Interface contacts:
Residue G117 in chain A is in contact with residue L25 in chain B (closest heavy-atom distance 5.0 Å).

This data describes a binding interaction between two proteins.

Sequence of chain B:
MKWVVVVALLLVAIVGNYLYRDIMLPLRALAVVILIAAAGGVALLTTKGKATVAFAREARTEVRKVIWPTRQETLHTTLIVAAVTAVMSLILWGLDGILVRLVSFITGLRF

Sequence of chain A:
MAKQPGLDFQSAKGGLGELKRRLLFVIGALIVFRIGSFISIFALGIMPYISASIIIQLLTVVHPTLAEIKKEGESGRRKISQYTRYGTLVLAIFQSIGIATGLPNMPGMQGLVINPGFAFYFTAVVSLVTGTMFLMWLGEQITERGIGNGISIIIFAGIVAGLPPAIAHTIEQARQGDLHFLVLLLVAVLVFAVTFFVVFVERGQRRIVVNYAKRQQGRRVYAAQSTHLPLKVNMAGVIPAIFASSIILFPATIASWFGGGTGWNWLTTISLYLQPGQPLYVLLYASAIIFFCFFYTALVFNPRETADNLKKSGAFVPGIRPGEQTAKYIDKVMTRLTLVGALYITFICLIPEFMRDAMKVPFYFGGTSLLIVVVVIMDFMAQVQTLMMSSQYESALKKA